Sequence of chain B:
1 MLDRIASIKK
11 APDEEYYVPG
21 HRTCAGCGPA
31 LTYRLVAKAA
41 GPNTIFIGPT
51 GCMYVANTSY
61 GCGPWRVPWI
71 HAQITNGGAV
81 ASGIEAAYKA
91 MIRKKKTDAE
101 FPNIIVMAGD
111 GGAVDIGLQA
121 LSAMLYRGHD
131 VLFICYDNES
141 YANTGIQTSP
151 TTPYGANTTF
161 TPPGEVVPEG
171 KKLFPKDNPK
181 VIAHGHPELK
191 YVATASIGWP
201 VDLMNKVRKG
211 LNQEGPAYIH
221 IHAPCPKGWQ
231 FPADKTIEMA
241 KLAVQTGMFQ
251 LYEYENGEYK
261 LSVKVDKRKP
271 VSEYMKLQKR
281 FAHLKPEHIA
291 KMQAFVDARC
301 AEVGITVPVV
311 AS

The following describes two proteins that form a bound complex.

Sequence of chain A:
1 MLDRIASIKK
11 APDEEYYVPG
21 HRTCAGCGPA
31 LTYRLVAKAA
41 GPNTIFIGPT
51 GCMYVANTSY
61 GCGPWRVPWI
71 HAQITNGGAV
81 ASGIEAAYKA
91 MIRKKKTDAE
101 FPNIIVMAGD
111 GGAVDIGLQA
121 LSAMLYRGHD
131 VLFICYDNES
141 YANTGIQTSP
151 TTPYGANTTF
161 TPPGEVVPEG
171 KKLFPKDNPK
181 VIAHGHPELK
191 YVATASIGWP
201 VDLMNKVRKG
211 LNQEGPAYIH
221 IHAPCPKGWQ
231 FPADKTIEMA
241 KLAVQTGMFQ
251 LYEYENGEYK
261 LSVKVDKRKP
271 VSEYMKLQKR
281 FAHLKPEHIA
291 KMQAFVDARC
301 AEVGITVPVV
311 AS

Contacts between the two chains:
Residue P187 in chain A contacts residue F295 in chain B (closest heavy-atom distance 4.5 Å).
Residue K180 in chain A is in contact with residue H184 in chain B (closest heavy-atom distance 3.5 Å).
Residue Q119 in chain A interacts with residue L118 in chain B (closest heavy-atom distance 3.5 Å).
Residue G185 in chain A contacts residue D177 in chain B (closest heavy-atom distance 2.9 Å).
Residue F174 in chain A interacts with residue Y126 in chain B (closest heavy-atom distance 3.3 Å).
Residue V181 in chain A interacts with residue H186 in chain B (closest heavy-atom distance 4.0 Å).
Residue G185 in chain A is in contact with residue K176 in chain B (closest heavy-atom distance 3.2 Å).
Residue S122 in chain A contacts residue K176 in chain B (closest heavy-atom distance 3.0 Å).
Residue V181 in chain A is in contact with residue G185 in chain B (closest heavy-atom distance 3.8 Å).
Residue K176 in chain A interacts with residue G185 in chain B (closest heavy-atom distance 3.2 Å).
Residue S149 in chain A interacts with residue Y126 in chain B (closest heavy-atom distance 3.5 Å).
Residue E188 in chain A contacts residue L173 in chain B (closest heavy-atom distance 4.4 Å).
Residue H184 in chain A interacts with residue V181 in chain B (closest heavy-atom distance 3.4 Å).
Residue H184 in chain A is in contact with residue H184 in chain B (closest heavy-atom distance 4.0 Å).
Residue L173 in chain A contacts residue E188 in chain B (closest heavy-atom distance 4.4 Å).
Residue F174 in chain A is in contact with residue P187 in chain B (closest heavy-atom distance 4.3 Å).
Residue P175 in chain A is in contact with residue Y126 in chain B (closest heavy-atom distance 4.4 Å).
Residue H184 in chain A contacts residue K180 in chain B (closest heavy-atom distance 3.8 Å).
Residue G185 in chain A interacts with residue P175 in chain B (closest heavy-atom distance 4.2 Å).
Residue P175 in chain A interacts with residue P187 in chain B (closest heavy-atom distance 3.3 Å).
Residue Q119 in chain A contacts residue A120 in chain B (closest heavy-atom distance 4.5 Å).
Residue P175 in chain A interacts with residue G185 in chain B (closest heavy-atom distance 4.3 Å).
Residue Q119 in chain A is in contact with residue I116 in chain B (closest heavy-atom distance 2.9 Å).
Residue H186 in chain A interacts with residue K176 in chain B (closest heavy-atom distance 3.9 Å).
Residue K171 in chain A is in contact with residue Y126 in chain B (closest heavy-atom distance 3.1 Å).
Residue T148 in chain A interacts with residue Y126 in chain B (closest heavy-atom distance 4.3 Å).
Residue Q119 in chain A contacts residue G117 in chain B (closest heavy-atom distance 3.7 Å).
Residue E302 in chain A contacts residue H184 in chain B (closest heavy-atom distance 4.4 Å).
Residue P150 in chain A interacts with residue Y126 in chain B (closest heavy-atom distance 3.7 Å).
Residue Y126 in chain A is in contact with residue S149 in chain B (closest heavy-atom distance 3.4 Å).
Residue K176 in chain A contacts residue H186 in chain B (closest heavy-atom distance 3.9 Å).
Residue K176 in chain A interacts with residue Y126 in chain B (closest heavy-atom distance 3.9 Å).
Residue Y126 in chain A is in contact with residue F174 in chain B (closest heavy-atom distance 3.5 Å).
Residue L118 in chain A is in contact with residue Q119 in chain B (closest heavy-atom distance 3.4 Å).
Residue Y126 in chain A contacts residue K176 in chain B (closest heavy-atom distance 3.9 Å).
Residue Q119 in chain A is in contact with residue D115 in chain B (closest heavy-atom distance 3.4 Å).
Residue Q119 in chain A is in contact with residue Q119 in chain B (closest heavy-atom distance 3.1 Å).
Residue L118 in chain A is in contact with residue S122 in chain B (closest heavy-atom distance 3.5 Å).
Residue Y126 in chain A interacts with residue T148 in chain B (closest heavy-atom distance 4.4 Å).
Residue G117 in chain A is in contact with residue Q119 in chain B (closest heavy-atom distance 3.5 Å).
Residue Y126 in chain A is in contact with residue L173 in chain B (closest heavy-atom distance 3.7 Å).
Residue P187 in chain A contacts residue P175 in chain B (closest heavy-atom distance 3.3 Å).
Residue V181 in chain A contacts residue V181 in chain B (closest heavy-atom distance 3.1 Å).
Residue P187 in chain A interacts with residue F174 in chain B (closest heavy-atom distance 4.0 Å).
Residue D177 in chain A is in contact with residue G185 in chain B (closest heavy-atom distance 3.1 Å).
Residue V181 in chain A contacts residue H184 in chain B (closest heavy-atom distance 3.5 Å).
Residue L173 in chain A interacts with residue R127 in chain B (closest heavy-atom distance 3.7 Å).
Residue F295 in chain A is in contact with residue P187 in chain B (closest heavy-atom distance 4.5 Å).
Residue I116 in chain A is in contact with residue Q119 in chain B (closest heavy-atom distance 2.9 Å).
Residue D115 in chain A interacts with residue Q119 in chain B (closest heavy-atom distance 3.3 Å).
Residue K176 in chain A contacts residue S122 in chain B (closest heavy-atom distance 3.0 Å).
Residue R127 in chain A interacts with residue L173 in chain B (closest heavy-atom distance 3.9 Å).
Residue L173 in chain A contacts residue Y126 in chain B (closest heavy-atom distance 3.5 Å).
Residue S122 in chain A is in contact with residue L118 in chain B (closest heavy-atom distance 3.5 Å).
Residue Y126 in chain A contacts residue P175 in chain B (closest heavy-atom distance 4.4 Å).
Residue G185 in chain A interacts with residue V181 in chain B (closest heavy-atom distance 3.8 Å).
Residue Y126 in chain A contacts residue P150 in chain B (closest heavy-atom distance 3.5 Å).
Residue H186 in chain A interacts with residue V181 in chain B (closest heavy-atom distance 3.8 Å).
Residue K176 in chain A is in contact with residue A123 in chain B (closest heavy-atom distance 4.3 Å).
Residue Y126 in chain A interacts with residue K171 in chain B (closest heavy-atom distance 3.0 Å).